Sequence of the first protein:
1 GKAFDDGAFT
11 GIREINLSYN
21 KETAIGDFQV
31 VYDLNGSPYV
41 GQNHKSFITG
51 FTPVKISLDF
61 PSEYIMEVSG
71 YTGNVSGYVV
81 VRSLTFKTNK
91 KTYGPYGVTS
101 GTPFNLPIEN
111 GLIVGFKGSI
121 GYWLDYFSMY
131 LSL

The following describes two proteins that form a bound complex.

Contacts between the two chains:
Residue Y126 in the first protein interacts with residue K17 in the second protein (closest heavy-atom distance 3.4 Å).
Residue V81 in the first protein interacts with residue G15 in the second protein (closest heavy-atom distance 4.5 Å).
Residue F104 in the first protein interacts with residue W14 in the second protein (closest heavy-atom distance 3.5 Å).
Residue F127 in the first protein contacts residue V11 in the second protein (closest heavy-atom distance 4.9 Å).
Residue M129 in the first protein is in contact with residue I10 in the second protein (closest heavy-atom distance 3.3 Å).
Residue L106 in the first protein interacts with residue W14 in the second protein (closest heavy-atom distance 3.9 Å).
Residue F127 in the first protein interacts with residue W14 in the second protein (closest heavy-atom distance 3.0 Å).
Residue F127 in the first protein is in contact with residue P13 in the second protein (closest heavy-atom distance 3.3 Å).
Residue Y126 in the first protein is in contact with residue A16 in the second protein (closest heavy-atom distance 3.6 Å).
Residue V79 in the first protein contacts residue A16 in the second protein (closest heavy-atom distance 3.1 Å).
Residue T72 in the first protein interacts with residue W14 in the second protein (closest heavy-atom distance 4.5 Å).
Residue Y130 in the first protein is in contact with residue I10 in the second protein (closest heavy-atom distance 3.6 Å).
Residue S128 in the first protein is in contact with residue W14 in the second protein (closest heavy-atom distance 4.7 Å).
Residue F127 in the first protein is in contact with residue G12 in the second protein (closest heavy-atom distance 4.3 Å).
Residue S132 in the first protein is in contact with residue T8 in the second protein (closest heavy-atom distance 4.5 Å).
Residue Y130 in the first protein is in contact with residue T8 in the second protein (closest heavy-atom distance 3.8 Å).
Residue T72 in the first protein contacts residue G15 in the second protein (closest heavy-atom distance 3.5 Å).
Residue D125 in the first protein interacts with residue G15 in the second protein (closest heavy-atom distance 3.4 Å).
Residue V114 in the first protein is in contact with residue T8 in the second protein (closest heavy-atom distance 4.3 Å).
Residue M129 in the first protein interacts with residue V11 in the second protein (closest heavy-atom distance 2.9 Å).
Residue L131 in the first protein interacts with residue I10 in the second protein (closest heavy-atom distance 4.9 Å).
Residue S128 in the first protein is in contact with residue G12 in the second protein (closest heavy-atom distance 3.5 Å).
Residue L131 in the first protein is in contact with residue V11 in the second protein (closest heavy-atom distance 3.7 Å).
Residue L131 in the first protein is in contact with residue T8 in the second protein (closest heavy-atom distance 3.2 Å).
Residue D125 in the first protein contacts residue W14 in the second protein (closest heavy-atom distance 4.3 Å).
Residue M129 in the first protein interacts with residue V9 in the second protein (closest heavy-atom distance 4.0 Å).
Residue A8 in the first protein is in contact with residue T8 in the second protein (closest heavy-atom distance 3.7 Å).
Residue K117 in the first protein contacts residue I10 in the second protein (closest heavy-atom distance 4.5 Å).
Residue S128 in the first protein is in contact with residue V11 in the second protein (closest heavy-atom distance 3.2 Å).
Residue S128 in the first protein is in contact with residue I10 in the second protein (closest heavy-atom distance 3.9 Å).
Residue S128 in the first protein interacts with residue P13 in the second protein (closest heavy-atom distance 3.1 Å).
Residue V81 in the first protein is in contact with residue W14 in the second protein (closest heavy-atom distance 4.1 Å).
Residue M129 in the first protein is in contact with residue W14 in the second protein (closest heavy-atom distance 3.5 Å).
Residue L106 in the first protein interacts with residue V11 in the second protein (closest heavy-atom distance 3.5 Å).
Residue Y126 in the first protein interacts with residue W14 in the second protein (closest heavy-atom distance 3.0 Å).
Residue L131 in the first protein contacts residue V9 in the second protein (closest heavy-atom distance 2.9 Å).
Residue D125 in the first protein contacts residue A16 in the second protein (closest heavy-atom distance 2.8 Å).
Residue Y130 in the first protein is in contact with residue V9 in the second protein (closest heavy-atom distance 3.3 Å).
Residue Y126 in the first protein interacts with residue P13 in the second protein (closest heavy-atom distance 4.0 Å).
Residue Y126 in the first protein interacts with residue G15 in the second protein (closest heavy-atom distance 4.0 Å).
Residue V79 in the first protein contacts residue G15 in the second protein (closest heavy-atom distance 4.0 Å).

Sequence of the second protein:
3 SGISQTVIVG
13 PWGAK